Sequence of the second protein:
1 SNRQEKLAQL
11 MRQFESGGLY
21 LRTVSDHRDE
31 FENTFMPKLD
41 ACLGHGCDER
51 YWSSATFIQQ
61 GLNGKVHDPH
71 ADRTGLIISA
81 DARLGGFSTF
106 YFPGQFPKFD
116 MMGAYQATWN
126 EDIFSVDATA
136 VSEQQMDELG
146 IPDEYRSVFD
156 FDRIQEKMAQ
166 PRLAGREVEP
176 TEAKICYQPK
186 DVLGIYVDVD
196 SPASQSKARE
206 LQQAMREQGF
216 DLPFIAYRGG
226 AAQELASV

Interface contacts:
Residue T134 in the second protein interacts with residue A46 in the first protein (closest heavy-atom distance 4.6 Å).
Residue M116 in the second protein contacts residue K48 in the first protein (closest heavy-atom distance 4.2 Å).
Residue F129 in the second protein contacts residue I44 in the first protein (closest heavy-atom distance 3.5 Å).
Residue Y120 in the second protein is in contact with residue L8 in the first protein (closest heavy-atom distance 3.7 Å).
Residue F129 in the second protein interacts with residue V70 in the first protein (closest heavy-atom distance 4.0 Å).
Residue V131 in the second protein is in contact with residue G47 in the first protein (closest heavy-atom distance 4.2 Å).
Residue M117 in the second protein is in contact with residue L8 in the first protein (closest heavy-atom distance 3.7 Å).
Residue F129 in the second protein is in contact with residue R42 in the first protein (closest heavy-atom distance 3.4 Å).
Residue E126 in the second protein contacts residue R42 in the first protein (closest heavy-atom distance 2.9 Å).
Residue M117 in the second protein contacts residue I44 in the first protein (closest heavy-atom distance 4.0 Å).
Residue M116 in the second protein is in contact with residue Q49 in the first protein (closest heavy-atom distance 4.7 Å).
Residue V131 in the second protein is in contact with residue K48 in the first protein (closest heavy-atom distance 4.8 Å).
Residue F129 in the second protein is in contact with residue Q49 in the first protein (closest heavy-atom distance 3.5 Å).
Residue D132 in the second protein is in contact with residue K48 in the first protein (closest heavy-atom distance 4.3 Å).
Residue Y120 in the second protein is in contact with residue V70 in the first protein (closest heavy-atom distance 3.8 Å).
Residue M116 in the second protein contacts residue G47 in the first protein (closest heavy-atom distance 3.2 Å).
Residue E126 in the second protein contacts residue R72 in the first protein (closest heavy-atom distance 4.7 Å).
Residue M117 in the second protein contacts residue H68 in the first protein (closest heavy-atom distance 3.6 Å).
Residue T134 in the second protein is in contact with residue K48 in the first protein (closest heavy-atom distance 4.9 Å).
Residue A133 in the second protein is in contact with residue G47 in the first protein (closest heavy-atom distance 3.0 Å).
Residue M116 in the second protein interacts with residue I44 in the first protein (closest heavy-atom distance 3.5 Å).
Residue Y120 in the second protein is in contact with residue L71 in the first protein (closest heavy-atom distance 4.7 Å).
Residue T134 in the second protein contacts residue G47 in the first protein (closest heavy-atom distance 4.8 Å).
Residue W124 in the second protein is in contact with residue L8 in the first protein (closest heavy-atom distance 4.1 Å).
Residue E126 in the second protein contacts residue L71 in the first protein (closest heavy-atom distance 4.8 Å).
Residue M117 in the second protein is in contact with residue V70 in the first protein (closest heavy-atom distance 3.6 Å).
Residue Q121 in the second protein interacts with residue L8 in the first protein (closest heavy-atom distance 3.5 Å).
Residue D132 in the second protein is in contact with residue G47 in the first protein (closest heavy-atom distance 3.9 Å).

Sequence of the first protein:
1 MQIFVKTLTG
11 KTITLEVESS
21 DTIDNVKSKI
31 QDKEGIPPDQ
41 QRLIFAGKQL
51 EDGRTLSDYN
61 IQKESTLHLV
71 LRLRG

The following describes two proteins that form a bound complex.